Sequence of protein 2:
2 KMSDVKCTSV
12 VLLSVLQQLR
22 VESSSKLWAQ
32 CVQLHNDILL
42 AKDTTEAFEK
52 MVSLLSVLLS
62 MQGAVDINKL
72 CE

Sequence of protein 1:
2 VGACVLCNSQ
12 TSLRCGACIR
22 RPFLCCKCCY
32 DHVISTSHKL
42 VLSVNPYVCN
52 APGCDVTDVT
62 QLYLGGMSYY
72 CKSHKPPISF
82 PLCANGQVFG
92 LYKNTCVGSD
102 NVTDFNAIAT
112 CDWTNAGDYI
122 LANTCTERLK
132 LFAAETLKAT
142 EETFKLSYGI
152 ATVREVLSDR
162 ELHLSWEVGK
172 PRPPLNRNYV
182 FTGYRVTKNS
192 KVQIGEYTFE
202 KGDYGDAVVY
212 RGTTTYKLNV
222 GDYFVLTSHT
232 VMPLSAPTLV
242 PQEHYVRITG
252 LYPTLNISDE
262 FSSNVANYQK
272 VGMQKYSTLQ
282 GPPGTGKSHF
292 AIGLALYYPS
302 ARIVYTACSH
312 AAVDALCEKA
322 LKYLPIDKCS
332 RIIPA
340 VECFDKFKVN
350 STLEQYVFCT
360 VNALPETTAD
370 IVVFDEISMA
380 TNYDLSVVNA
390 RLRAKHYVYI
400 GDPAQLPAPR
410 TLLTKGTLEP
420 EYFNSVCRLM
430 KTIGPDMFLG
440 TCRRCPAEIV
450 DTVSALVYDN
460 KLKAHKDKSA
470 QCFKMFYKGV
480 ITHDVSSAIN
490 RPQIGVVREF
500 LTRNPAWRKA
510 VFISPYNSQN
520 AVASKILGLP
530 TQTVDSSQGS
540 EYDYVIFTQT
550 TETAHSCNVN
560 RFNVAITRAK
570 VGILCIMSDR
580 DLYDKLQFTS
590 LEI

The following describes two proteins that form a bound complex.

Interface contacts:
Residue L352 in protein 1 interacts with residue M62 in protein 2 (closest heavy-atom distance 4.8 Å).
Residue R303 in protein 1 is in contact with residue Q63 in protein 2 (closest heavy-atom distance 4.2 Å).
Residue L352 in protein 1 contacts residue G64 in protein 2 (closest heavy-atom distance 3.9 Å).
Residue T367 in protein 1 interacts with residue V66 in protein 2 (closest heavy-atom distance 4.9 Å).
Residue L352 in protein 1 interacts with residue Q63 in protein 2 (closest heavy-atom distance 3.5 Å).